The following describes two proteins that form a bound complex.

Contacts between the two chains:
Residue G411 in chain A is in contact with residue H402 in chain B (closest heavy-atom distance 4.1 Å).
Residue C404 in chain A is in contact with residue C407 in chain B (closest heavy-atom distance 4.3 Å).
Residue L299 in chain A contacts residue L384 in chain B (closest heavy-atom distance 3.4 Å).
Residue R414 in chain A is in contact with residue H401 in chain B (closest heavy-atom distance 3.2 Å).
Residue R311 in chain A interacts with residue G66 in chain B (closest heavy-atom distance 3.8 Å).
Residue T412 in chain A is in contact with residue H401 in chain B (closest heavy-atom distance 3.4 Å).
Residue E12 in chain A interacts with residue S420 in chain B (closest heavy-atom distance 4.1 Å).
Residue L342 in chain A contacts residue L384 in chain B (closest heavy-atom distance 4.2 Å).
Residue E386 in chain A is in contact with residue F382 in chain B (closest heavy-atom distance 3.4 Å).
Residue V413 in chain A is in contact with residue C404 in chain B (closest heavy-atom distance 4.3 Å).
Residue C407 in chain A interacts with residue C404 in chain B (closest heavy-atom distance 3.6 Å).
Residue R406 in chain A interacts with residue P405 in chain B (closest heavy-atom distance 4.0 Å).
Residue C407 in chain A is in contact with residue R406 in chain B (closest heavy-atom distance 4.3 Å).
Residue H401 in chain A is in contact with residue V413 in chain B (closest heavy-atom distance 3.0 Å).
Residue R311 in chain A is in contact with residue A56 in chain B (closest heavy-atom distance 2.6 Å).
Residue C407 in chain A contacts residue T410 in chain B (closest heavy-atom distance 4.1 Å).
Residue T412 in chain A is in contact with residue V403 in chain B (closest heavy-atom distance 4.3 Å).
Residue F382 in chain A interacts with residue Q375 in chain B (closest heavy-atom distance 3.5 Å).
Residue L299 in chain A interacts with residue C346 in chain B (closest heavy-atom distance 3.9 Å).
Residue V403 in chain A interacts with residue G411 in chain B (closest heavy-atom distance 3.4 Å).
Residue T296 in chain A is in contact with residue D294 in chain B (closest heavy-atom distance 4.0 Å).
Residue C404 in chain A interacts with residue G411 in chain B (closest heavy-atom distance 2.8 Å).
Residue R414 in chain A contacts residue S400 in chain B (closest heavy-atom distance 4.3 Å).
Residue R406 in chain A contacts residue R406 in chain B (closest heavy-atom distance 4.3 Å).
Residue H401 in chain A contacts residue T412 in chain B (closest heavy-atom distance 3.2 Å).
Residue F382 in chain A contacts residue M387 in chain B (closest heavy-atom distance 3.8 Å).
Residue D415 in chain A interacts with residue H402 in chain B (closest heavy-atom distance 3.7 Å).
Residue A301 in chain A is in contact with residue A298 in chain B (closest heavy-atom distance 3.6 Å).
Residue D415 in chain A contacts residue S400 in chain B (closest heavy-atom distance 2.9 Å).
Residue C346 in chain A interacts with residue L342 in chain B (closest heavy-atom distance 3.4 Å).
Residue V413 in chain A is in contact with residue V403 in chain B (closest heavy-atom distance 3.5 Å).
Residue G411 in chain A contacts residue V403 in chain B (closest heavy-atom distance 3.3 Å).
Residue M387 in chain A interacts with residue F382 in chain B (closest heavy-atom distance 3.3 Å).
Residue R311 in chain A is in contact with residue A55 in chain B (closest heavy-atom distance 3.4 Å).
Residue V413 in chain A interacts with residue S400 in chain B (closest heavy-atom distance 3.9 Å).
Residue A298 in chain A is in contact with residue D303 in chain B (closest heavy-atom distance 3.5 Å).
Residue V413 in chain A is in contact with residue H402 in chain B (closest heavy-atom distance 2.4 Å).
Residue D303 in chain A is in contact with residue A298 in chain B (closest heavy-atom distance 3.6 Å).
Residue Q375 in chain A interacts with residue F382 in chain B (closest heavy-atom distance 3.2 Å).
Residue H402 in chain A contacts residue G411 in chain B (closest heavy-atom distance 3.3 Å).
Residue F382 in chain A is in contact with residue S388 in chain B (closest heavy-atom distance 4.3 Å).
Residue V413 in chain A is in contact with residue H401 in chain B (closest heavy-atom distance 3.1 Å).
Residue G411 in chain A is in contact with residue G409 in chain B (closest heavy-atom distance 3.4 Å).
Residue C404 in chain A contacts residue R406 in chain B (closest heavy-atom distance 4.2 Å).
Residue D294 in chain A interacts with residue E297 in chain B (closest heavy-atom distance 4.3 Å).
Residue G409 in chain A interacts with residue G411 in chain B (closest heavy-atom distance 3.2 Å).
Residue T296 in chain A interacts with residue A301 in chain B (closest heavy-atom distance 3.9 Å).
Residue T412 in chain A interacts with residue H402 in chain B (closest heavy-atom distance 3.2 Å).
Residue S377 in chain A contacts residue F382 in chain B (closest heavy-atom distance 3.2 Å).
Residue T412 in chain A contacts residue C404 in chain B (closest heavy-atom distance 3.8 Å).
Residue G411 in chain A contacts residue C404 in chain B (closest heavy-atom distance 3.1 Å).
Residue S400 in chain A interacts with residue V413 in chain B (closest heavy-atom distance 3.7 Å).
Residue I302 in chain A contacts residue A298 in chain B (closest heavy-atom distance 3.5 Å).
Residue H402 in chain A is in contact with residue T412 in chain B (closest heavy-atom distance 3.2 Å).
Residue C407 in chain A interacts with residue G411 in chain B (closest heavy-atom distance 4.0 Å).
Residue I376 in chain A is in contact with residue F382 in chain B (closest heavy-atom distance 4.3 Å).
Residue S388 in chain A contacts residue F382 in chain B (closest heavy-atom distance 3.6 Å).
Residue R311 in chain A interacts with residue H65 in chain B (closest heavy-atom distance 4.2 Å).
Residue L342 in chain A interacts with residue C346 in chain B (closest heavy-atom distance 3.8 Å).
Residue D415 in chain A interacts with residue H401 in chain B (closest heavy-atom distance 3.6 Å).

Sequence of chain A:
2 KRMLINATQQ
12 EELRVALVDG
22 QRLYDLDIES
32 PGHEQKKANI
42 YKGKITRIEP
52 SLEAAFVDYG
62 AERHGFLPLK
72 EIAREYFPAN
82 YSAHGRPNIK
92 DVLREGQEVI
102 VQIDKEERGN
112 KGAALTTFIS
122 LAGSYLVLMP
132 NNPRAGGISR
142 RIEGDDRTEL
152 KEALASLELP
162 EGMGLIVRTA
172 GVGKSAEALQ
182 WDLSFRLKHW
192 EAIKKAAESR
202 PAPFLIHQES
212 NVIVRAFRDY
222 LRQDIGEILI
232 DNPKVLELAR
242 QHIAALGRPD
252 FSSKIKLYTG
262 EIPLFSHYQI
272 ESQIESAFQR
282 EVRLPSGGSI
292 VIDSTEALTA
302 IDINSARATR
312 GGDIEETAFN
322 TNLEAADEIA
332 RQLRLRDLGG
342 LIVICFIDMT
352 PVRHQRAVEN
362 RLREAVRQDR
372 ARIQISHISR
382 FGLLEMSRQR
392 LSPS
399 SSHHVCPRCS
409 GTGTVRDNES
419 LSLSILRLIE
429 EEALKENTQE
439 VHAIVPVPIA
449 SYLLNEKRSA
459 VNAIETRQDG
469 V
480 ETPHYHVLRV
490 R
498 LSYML

Sequence of chain B:
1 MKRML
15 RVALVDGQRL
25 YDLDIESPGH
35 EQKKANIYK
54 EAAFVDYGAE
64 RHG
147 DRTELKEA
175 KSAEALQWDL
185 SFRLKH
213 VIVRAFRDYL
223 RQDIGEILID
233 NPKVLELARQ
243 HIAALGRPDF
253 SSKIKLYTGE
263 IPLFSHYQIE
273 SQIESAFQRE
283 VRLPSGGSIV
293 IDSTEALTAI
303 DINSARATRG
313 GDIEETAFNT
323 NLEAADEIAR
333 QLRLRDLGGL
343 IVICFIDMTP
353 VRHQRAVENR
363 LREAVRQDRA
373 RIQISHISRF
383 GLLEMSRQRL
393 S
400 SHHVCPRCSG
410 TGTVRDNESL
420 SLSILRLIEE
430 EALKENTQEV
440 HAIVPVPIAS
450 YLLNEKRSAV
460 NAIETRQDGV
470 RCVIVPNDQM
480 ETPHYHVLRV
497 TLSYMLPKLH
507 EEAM